This data describes a binding interaction between two proteins.

Sequence of the second protein:
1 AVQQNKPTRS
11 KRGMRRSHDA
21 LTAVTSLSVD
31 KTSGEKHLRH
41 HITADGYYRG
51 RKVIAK

Sequence of the first protein:
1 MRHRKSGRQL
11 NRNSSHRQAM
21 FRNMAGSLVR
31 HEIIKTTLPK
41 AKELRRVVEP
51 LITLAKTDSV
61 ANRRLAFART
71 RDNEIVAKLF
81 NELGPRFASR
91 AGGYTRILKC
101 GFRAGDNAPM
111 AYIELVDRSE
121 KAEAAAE

Contacts between the two chains:
Residue L98 in the first protein interacts with residue D45 in the second protein (closest heavy-atom distance 4.4 Å).
Residue A124 in the first protein is in contact with residue K56 in the second protein (closest heavy-atom distance 4.4 Å).
Residue R118 in the first protein interacts with residue I54 in the second protein (closest heavy-atom distance 2.3 Å).
Residue S119 in the first protein is in contact with residue R51 in the second protein (closest heavy-atom distance 2.3 Å).
Residue R118 in the first protein is in contact with residue V53 in the second protein (closest heavy-atom distance 3.0 Å).
Residue Y112 in the first protein contacts residue I54 in the second protein (closest heavy-atom distance 4.5 Å).
Residue I97 in the first protein contacts residue V53 in the second protein (closest heavy-atom distance 4.6 Å).
Residue Y112 in the first protein contacts residue V53 in the second protein (closest heavy-atom distance 3.4 Å).
Residue E120 in the first protein contacts residue R51 in the second protein (closest heavy-atom distance 2.3 Å).
Residue K99 in the first protein interacts with residue H40 in the second protein (closest heavy-atom distance 3.2 Å).
Residue R118 in the first protein interacts with residue K52 in the second protein (closest heavy-atom distance 3.6 Å).
Residue R118 in the first protein is in contact with residue R51 in the second protein (closest heavy-atom distance 2.4 Å).
Residue K121 in the first protein interacts with residue K56 in the second protein (closest heavy-atom distance 3.0 Å).
Residue L98 in the first protein contacts residue G46 in the second protein (closest heavy-atom distance 4.0 Å).
Residue K121 in the first protein is in contact with residue R51 in the second protein (closest heavy-atom distance 0.9 Å).
Residue A122 in the first protein interacts with residue R51 in the second protein (closest heavy-atom distance 0.9 Å).
Residue E114 in the first protein contacts residue V53 in the second protein (closest heavy-atom distance 4.6 Å).
Residue L98 in the first protein contacts residue V53 in the second protein (closest heavy-atom distance 1.2 Å).
Residue L98 in the first protein is in contact with residue K52 in the second protein (closest heavy-atom distance 4.2 Å).
Residue A122 in the first protein contacts residue K56 in the second protein (closest heavy-atom distance 3.2 Å).
Residue E123 in the first protein contacts residue K56 in the second protein (closest heavy-atom distance 2.6 Å).
Residue L98 in the first protein contacts residue I54 in the second protein (closest heavy-atom distance 3.7 Å).
Residue R96 in the first protein interacts with residue V53 in the second protein (closest heavy-atom distance 4.4 Å).
Residue E123 in the first protein is in contact with residue R51 in the second protein (closest heavy-atom distance 3.3 Å).
Residue K99 in the first protein is in contact with residue V53 in the second protein (closest heavy-atom distance 4.7 Å).
Residue E114 in the first protein interacts with residue I54 in the second protein (closest heavy-atom distance 4.6 Å).
Residue R118 in the first protein is in contact with residue G50 in the second protein (closest heavy-atom distance 3.3 Å).
Residue S119 in the first protein interacts with residue K56 in the second protein (closest heavy-atom distance 5.0 Å).
Residue R118 in the first protein interacts with residue A55 in the second protein (closest heavy-atom distance 1.2 Å).
Residue R118 in the first protein interacts with residue K56 in the second protein (closest heavy-atom distance 3.4 Å).